Sequence of protein 2:
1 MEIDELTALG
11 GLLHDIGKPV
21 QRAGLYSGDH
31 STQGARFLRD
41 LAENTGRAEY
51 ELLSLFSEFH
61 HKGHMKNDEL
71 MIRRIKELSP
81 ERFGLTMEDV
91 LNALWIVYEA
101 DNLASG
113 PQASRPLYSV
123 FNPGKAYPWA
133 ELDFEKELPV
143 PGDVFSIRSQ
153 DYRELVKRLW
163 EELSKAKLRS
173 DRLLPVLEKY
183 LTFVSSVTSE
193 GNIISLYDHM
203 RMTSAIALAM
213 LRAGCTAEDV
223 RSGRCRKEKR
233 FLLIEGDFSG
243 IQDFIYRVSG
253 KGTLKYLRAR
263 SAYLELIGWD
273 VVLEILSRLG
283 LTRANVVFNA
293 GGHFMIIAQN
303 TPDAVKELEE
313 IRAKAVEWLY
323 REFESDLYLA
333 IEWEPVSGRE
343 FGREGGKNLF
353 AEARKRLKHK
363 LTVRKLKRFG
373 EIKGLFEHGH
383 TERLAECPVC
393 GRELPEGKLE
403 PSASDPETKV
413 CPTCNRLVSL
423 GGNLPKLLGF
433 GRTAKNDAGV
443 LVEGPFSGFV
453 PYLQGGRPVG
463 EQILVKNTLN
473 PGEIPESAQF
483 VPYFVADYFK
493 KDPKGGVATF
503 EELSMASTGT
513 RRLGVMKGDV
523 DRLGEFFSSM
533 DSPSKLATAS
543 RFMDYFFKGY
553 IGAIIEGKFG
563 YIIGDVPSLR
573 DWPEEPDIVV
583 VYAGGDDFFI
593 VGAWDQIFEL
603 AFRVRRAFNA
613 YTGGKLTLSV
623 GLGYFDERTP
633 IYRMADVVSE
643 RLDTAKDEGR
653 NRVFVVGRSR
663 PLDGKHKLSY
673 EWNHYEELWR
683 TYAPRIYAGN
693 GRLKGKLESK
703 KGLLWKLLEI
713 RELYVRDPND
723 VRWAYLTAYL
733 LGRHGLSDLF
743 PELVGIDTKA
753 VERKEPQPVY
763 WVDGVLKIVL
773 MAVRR

The following describes two proteins that form a bound complex.

Contacts between the two chains:
Residue R630 in protein 2 interacts with residue I143 in protein 1 (closest heavy-atom distance 3.5 Å).
Residue F378 in protein 2 interacts with residue W227 in protein 1 (closest heavy-atom distance 3.5 Å).
Residue E379 in protein 2 contacts residue R262 in protein 1 (closest heavy-atom distance 3.4 Å).
Residue H380 in protein 2 is in contact with residue R262 in protein 1 (closest heavy-atom distance 3.4 Å).
Residue S327 in protein 2 is in contact with residue L229 in protein 1 (closest heavy-atom distance 3.4 Å).
Residue D649 in protein 2 is in contact with residue K94 in protein 1 (closest heavy-atom distance 3.3 Å).
Residue R394 in protein 2 is in contact with residue R231 in protein 1 (closest heavy-atom distance 4.5 Å).
Residue K357 in protein 2 interacts with residue E78 in protein 1 (closest heavy-atom distance 4.0 Å).
Residue F371 in protein 2 interacts with residue L229 in protein 1 (closest heavy-atom distance 4.2 Å).
Residue D328 in protein 2 is in contact with residue R231 in protein 1 (closest heavy-atom distance 3.3 Å).
Residue F371 in protein 2 interacts with residue W227 in protein 1 (closest heavy-atom distance 4.4 Å).
Residue H382 in protein 2 is in contact with residue M244 in protein 1 (closest heavy-atom distance 3.7 Å).
Residue E395 in protein 2 contacts residue R243 in protein 1 (closest heavy-atom distance 3.0 Å).
Residue H361 in protein 2 interacts with residue P75 in protein 1 (closest heavy-atom distance 3.2 Å).
Residue E379 in protein 2 interacts with residue K222 in protein 1 (closest heavy-atom distance 4.4 Å).
Residue L377 in protein 2 contacts residue W227 in protein 1 (closest heavy-atom distance 4.0 Å).
Residue R249 in protein 2 is in contact with residue R231 in protein 1 (closest heavy-atom distance 3.9 Å).
Residue R630 in protein 2 contacts residue F145 in protein 1 (closest heavy-atom distance 3.6 Å).
Residue F378 in protein 2 interacts with residue K222 in protein 1 (closest heavy-atom distance 4.5 Å).
Residue K369 in protein 2 is in contact with residue W227 in protein 1 (closest heavy-atom distance 4.1 Å).
Residue S327 in protein 2 is in contact with residue R231 in protein 1 (closest heavy-atom distance 3.2 Å).
Residue T631 in protein 2 contacts residue F145 in protein 1 (closest heavy-atom distance 3.3 Å).
Residue L368 in protein 2 contacts residue E74 in protein 1 (closest heavy-atom distance 3.7 Å).
Residue E395 in protein 2 is in contact with residue R231 in protein 1 (closest heavy-atom distance 3.4 Å).
Residue F378 in protein 2 contacts residue I247 in protein 1 (closest heavy-atom distance 4.3 Å).
Residue R635 in protein 2 interacts with residue E147 in protein 1 (closest heavy-atom distance 3.3 Å).
Residue L377 in protein 2 contacts residue T245 in protein 1 (closest heavy-atom distance 3.6 Å).
Residue T364 in protein 2 contacts residue E74 in protein 1 (closest heavy-atom distance 4.2 Å).
Residue R370 in protein 2 interacts with residue L229 in protein 1 (closest heavy-atom distance 4.3 Å).
Residue E326 in protein 2 is in contact with residue T245 in protein 1 (closest heavy-atom distance 3.5 Å).
Residue L396 in protein 2 is in contact with residue R243 in protein 1 (closest heavy-atom distance 3.7 Å).
Residue L368 in protein 2 is in contact with residue W227 in protein 1 (closest heavy-atom distance 2.9 Å).
Residue G393 in protein 2 contacts residue R231 in protein 1 (closest heavy-atom distance 3.9 Å).
Residue E527 in protein 2 interacts with residue E87 in protein 1 (closest heavy-atom distance 4.0 Å).
Residue L368 in protein 2 is in contact with residue L226 in protein 1 (closest heavy-atom distance 3.9 Å).
Residue K375 in protein 2 contacts residue K222 in protein 1 (closest heavy-atom distance 3.9 Å).
Residue R630 in protein 2 contacts residue S142 in protein 1 (closest heavy-atom distance 4.0 Å).
Residue L368 in protein 2 interacts with residue P75 in protein 1 (closest heavy-atom distance 3.7 Å).
Residue E527 in protein 2 interacts with residue E86 in protein 1 (closest heavy-atom distance 4.3 Å).
Residue R370 in protein 2 interacts with residue W227 in protein 1 (closest heavy-atom distance 3.2 Å).
Residue E388 in protein 2 contacts residue R240 in protein 1 (closest heavy-atom distance 3.4 Å).
Residue R635 in protein 2 contacts residue R126 in protein 1 (closest heavy-atom distance 3.4 Å).
Residue E326 in protein 2 contacts residue R243 in protein 1 (closest heavy-atom distance 3.3 Å).
Residue F378 in protein 2 interacts with residue P220 in protein 1 (closest heavy-atom distance 3.6 Å).
Residue L368 in protein 2 contacts residue L71 in protein 1 (closest heavy-atom distance 3.8 Å).
Residue T631 in protein 2 interacts with residue D128 in protein 1 (closest heavy-atom distance 4.4 Å).
Residue E326 in protein 2 contacts residue R231 in protein 1 (closest heavy-atom distance 2.7 Å).
Residue P632 in protein 2 interacts with residue F145 in protein 1 (closest heavy-atom distance 3.6 Å).
Residue R635 in protein 2 is in contact with residue D128 in protein 1 (closest heavy-atom distance 3.7 Å).
Residue R652 in protein 2 is in contact with residue A93 in protein 1 (closest heavy-atom distance 4.5 Å).
Residue E388 in protein 2 contacts residue R243 in protein 1 (closest heavy-atom distance 4.3 Å).
Residue F378 in protein 2 interacts with residue R262 in protein 1 (closest heavy-atom distance 2.5 Å).
Residue V365 in protein 2 interacts with residue P75 in protein 1 (closest heavy-atom distance 3.9 Å).
Residue F378 in protein 2 contacts residue T245 in protein 1 (closest heavy-atom distance 3.8 Å).
Residue Y634 in protein 2 contacts residue E147 in protein 1 (closest heavy-atom distance 3.4 Å).
Residue R630 in protein 2 interacts with residue S141 in protein 1 (closest heavy-atom distance 3.6 Å).
Residue L368 in protein 2 is in contact with residue R228 in protein 1 (closest heavy-atom distance 4.5 Å).
Residue K369 in protein 2 interacts with residue L226 in protein 1 (closest heavy-atom distance 3.4 Å).
Residue R652 in protein 2 interacts with residue Y90 in protein 1 (closest heavy-atom distance 3.4 Å).
Residue L377 in protein 2 is in contact with residue L229 in protein 1 (closest heavy-atom distance 4.4 Å).

Sequence of protein 1:
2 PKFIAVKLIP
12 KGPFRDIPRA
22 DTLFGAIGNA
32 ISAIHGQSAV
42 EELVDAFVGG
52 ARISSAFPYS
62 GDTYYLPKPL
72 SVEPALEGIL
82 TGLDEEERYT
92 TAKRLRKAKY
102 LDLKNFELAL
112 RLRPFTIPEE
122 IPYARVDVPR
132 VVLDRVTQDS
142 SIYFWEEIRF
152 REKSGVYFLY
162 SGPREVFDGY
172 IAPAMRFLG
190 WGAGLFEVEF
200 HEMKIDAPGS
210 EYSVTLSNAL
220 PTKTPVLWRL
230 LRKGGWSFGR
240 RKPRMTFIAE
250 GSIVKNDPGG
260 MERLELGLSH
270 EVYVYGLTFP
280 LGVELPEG